Sequence of protein 2:
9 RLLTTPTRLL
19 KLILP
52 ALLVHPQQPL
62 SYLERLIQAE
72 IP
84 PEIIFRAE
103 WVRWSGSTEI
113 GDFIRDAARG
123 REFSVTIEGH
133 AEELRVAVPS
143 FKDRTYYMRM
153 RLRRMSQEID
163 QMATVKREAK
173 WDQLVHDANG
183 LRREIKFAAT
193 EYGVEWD

The following describes two proteins that form a bound complex.

Sequence of protein 1:
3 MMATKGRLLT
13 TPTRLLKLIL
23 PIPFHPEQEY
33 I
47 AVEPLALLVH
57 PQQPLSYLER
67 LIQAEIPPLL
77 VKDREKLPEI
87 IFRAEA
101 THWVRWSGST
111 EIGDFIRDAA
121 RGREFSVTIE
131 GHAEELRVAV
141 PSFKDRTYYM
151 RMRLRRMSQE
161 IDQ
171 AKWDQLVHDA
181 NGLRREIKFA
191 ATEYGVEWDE

Interface contacts:
Residue L176 in protein 1 interacts with residue E160 in protein 2 (closest heavy-atom distance 3.6 Å).
Residue Y194 in protein 1 is in contact with residue S142 in protein 2 (closest heavy-atom distance 4.1 Å).
Residue M150 in protein 1 interacts with residue L183 in protein 2 (closest heavy-atom distance 3.5 Å).
Residue Y194 in protein 1 is in contact with residue F143 in protein 2 (closest heavy-atom distance 3.8 Å).
Residue W173 in protein 1 is in contact with residue K168 in protein 2 (closest heavy-atom distance 4.0 Å).
Residue R117 in protein 1 contacts residue E193 in protein 2 (closest heavy-atom distance 3.1 Å).
Residue F143 in protein 1 interacts with residue A191 in protein 2 (closest heavy-atom distance 3.4 Å).
Residue M157 in protein 1 contacts residue D179 in protein 2 (closest heavy-atom distance 3.6 Å).
Residue S142 in protein 1 contacts residue Y194 in protein 2 (closest heavy-atom distance 3.9 Å).
Residue Y194 in protein 1 contacts residue R146 in protein 2 (closest heavy-atom distance 3.0 Å).
Residue M157 in protein 1 is in contact with residue A180 in protein 2 (closest heavy-atom distance 3.7 Å).
Residue E186 in protein 1 is in contact with residue M150 in protein 2 (closest heavy-atom distance 4.1 Å).
Residue A180 in protein 1 contacts residue L154 in protein 2 (closest heavy-atom distance 3.6 Å).
Residue L154 in protein 1 is in contact with residue L183 in protein 2 (closest heavy-atom distance 3.4 Å).
Residue F143 in protein 1 interacts with residue Y194 in protein 2 (closest heavy-atom distance 3.7 Å).
Residue Y194 in protein 1 contacts residue I116 in protein 2 (closest heavy-atom distance 3.6 Å).
Residue R146 in protein 1 interacts with residue Y194 in protein 2 (closest heavy-atom distance 3.5 Å).
Residue S158 in protein 1 contacts residue R184 in protein 2 (closest heavy-atom distance 3.9 Å).
Residue L183 in protein 1 contacts residue L154 in protein 2 (closest heavy-atom distance 3.5 Å).
Residue W173 in protein 1 is in contact with residue M164 in protein 2 (closest heavy-atom distance 3.6 Å).
Residue W173 in protein 1 contacts residue I161 in protein 2 (closest heavy-atom distance 3.6 Å).
Residue L183 in protein 1 interacts with residue R153 in protein 2 (closest heavy-atom distance 3.6 Å).
Residue I187 in protein 1 interacts with residue M150 in protein 2 (closest heavy-atom distance 3.6 Å).
Residue M150 in protein 1 interacts with residue I187 in protein 2 (closest heavy-atom distance 3.6 Å).
Residue A191 in protein 1 is in contact with residue F143 in protein 2 (closest heavy-atom distance 3.4 Å).
Residue I187 in protein 1 interacts with residue R151 in protein 2 (closest heavy-atom distance 3.7 Å).
Residue L154 in protein 1 interacts with residue A180 in protein 2 (closest heavy-atom distance 3.9 Å).
Residue R117 in protein 1 contacts residue E186 in protein 2 (closest heavy-atom distance 3.9 Å).
Residue L154 in protein 1 is in contact with residue I187 in protein 2 (closest heavy-atom distance 3.7 Å).
Residue L176 in protein 1 contacts residue M164 in protein 2 (closest heavy-atom distance 4.0 Å).
Residue P141 in protein 1 is in contact with residue Y194 in protein 2 (closest heavy-atom distance 2.6 Å).
Residue Y194 in protein 1 interacts with residue P141 in protein 2 (closest heavy-atom distance 3.5 Å).
Residue F143 in protein 1 contacts residue V196 in protein 2 (closest heavy-atom distance 4.0 Å).
Residue L183 in protein 1 interacts with residue M150 in protein 2 (closest heavy-atom distance 3.2 Å).
Residue A180 in protein 1 contacts residue M157 in protein 2 (closest heavy-atom distance 3.7 Å).
Residue M157 in protein 1 is in contact with residue L176 in protein 2 (closest heavy-atom distance 3.6 Å).
Residue Y194 in protein 1 contacts residue R117 in protein 2 (closest heavy-atom distance 3.9 Å).
Residue K172 in protein 1 is in contact with residue M164 in protein 2 (closest heavy-atom distance 3.8 Å).
Residue M150 in protein 1 contacts residue E186 in protein 2 (closest heavy-atom distance 4.0 Å).
Residue W198 in protein 1 is in contact with residue R151 in protein 2 (closest heavy-atom distance 3.4 Å).
Residue M157 in protein 1 contacts residue L183 in protein 2 (closest heavy-atom distance 3.4 Å).
Residue I187 in protein 1 interacts with residue F143 in protein 2 (closest heavy-atom distance 3.8 Å).
Residue L176 in protein 1 interacts with residue M157 in protein 2 (closest heavy-atom distance 4.1 Å).
Residue E193 in protein 1 interacts with residue R117 in protein 2 (closest heavy-atom distance 3.6 Å).
Residue A190 in protein 1 contacts residue F143 in protein 2 (closest heavy-atom distance 3.7 Å).
Residue K172 in protein 1 interacts with residue E160 in protein 2 (closest heavy-atom distance 3.8 Å).
Residue F143 in protein 1 is in contact with residue A190 in protein 2 (closest heavy-atom distance 3.9 Å).
Residue F143 in protein 1 contacts residue I187 in protein 2 (closest heavy-atom distance 3.9 Å).
Residue R184 in protein 1 contacts residue L154 in protein 2 (closest heavy-atom distance 3.3 Å).
Residue R151 in protein 1 contacts residue W198 in protein 2 (closest heavy-atom distance 3.4 Å).
Residue Y194 in protein 1 interacts with residue A120 in protein 2 (closest heavy-atom distance 3.7 Å).
Residue I161 in protein 1 interacts with residue L176 in protein 2 (closest heavy-atom distance 3.5 Å).
Residue V177 in protein 1 interacts with residue I161 in protein 2 (closest heavy-atom distance 3.9 Å).
Residue E186 in protein 1 interacts with residue R16 in protein 2 (closest heavy-atom distance 2.5 Å).
Residue T147 in protein 1 is in contact with residue A190 in protein 2 (closest heavy-atom distance 3.6 Å).
Residue L183 in protein 1 is in contact with residue M157 in protein 2 (closest heavy-atom distance 3.7 Å).
Residue L154 in protein 1 is in contact with residue R184 in protein 2 (closest heavy-atom distance 3.9 Å).
Residue R151 in protein 1 is in contact with residue I187 in protein 2 (closest heavy-atom distance 3.8 Å).
Residue L176 in protein 1 contacts residue I161 in protein 2 (closest heavy-atom distance 3.6 Å).
Residue A120 in protein 1 interacts with residue Y194 in protein 2 (closest heavy-atom distance 3.0 Å).